Sequence of chain B:
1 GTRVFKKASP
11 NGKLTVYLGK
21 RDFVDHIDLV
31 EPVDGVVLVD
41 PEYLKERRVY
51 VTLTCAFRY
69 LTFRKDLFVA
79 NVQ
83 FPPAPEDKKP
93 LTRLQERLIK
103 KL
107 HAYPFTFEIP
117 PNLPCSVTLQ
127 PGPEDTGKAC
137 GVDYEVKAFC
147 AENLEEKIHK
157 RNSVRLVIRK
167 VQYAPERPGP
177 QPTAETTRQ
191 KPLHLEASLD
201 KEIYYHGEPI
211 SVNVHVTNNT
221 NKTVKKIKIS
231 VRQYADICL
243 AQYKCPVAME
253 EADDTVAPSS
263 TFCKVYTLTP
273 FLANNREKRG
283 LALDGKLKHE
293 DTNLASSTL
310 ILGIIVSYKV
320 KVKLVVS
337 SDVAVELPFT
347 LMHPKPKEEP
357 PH

This data describes a binding interaction between two proteins.

Sequence of chain A:
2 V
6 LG

Interface contacts:
Residue R99 in chain B interacts with residue L6 in chain A (closest heavy-atom distance 4.1 Å).
Residue R99 in chain B is in contact with residue G7 in chain A (closest heavy-atom distance 4.6 Å).
Residue V4 in chain B interacts with residue L6 in chain A (closest heavy-atom distance 4.8 Å).
Residue V4 in chain B contacts residue V2 in chain A (closest heavy-atom distance 4.2 Å).
Residue K103 in chain B contacts residue G7 in chain A (closest heavy-atom distance 4.4 Å).
Residue F5 in chain B is in contact with residue V2 in chain A (closest heavy-atom distance 3.5 Å).
Residue L96 in chain B is in contact with residue L6 in chain A (closest heavy-atom distance 4.3 Å).
Residue K6 in chain B contacts residue V2 in chain A (closest heavy-atom distance 3.0 Å).
Residue T2 in chain B interacts with residue L6 in chain A (closest heavy-atom distance 3.4 Å).
Residue K7 in chain B interacts with residue V2 in chain A (closest heavy-atom distance 4.2 Å).